Sequence of the first protein:
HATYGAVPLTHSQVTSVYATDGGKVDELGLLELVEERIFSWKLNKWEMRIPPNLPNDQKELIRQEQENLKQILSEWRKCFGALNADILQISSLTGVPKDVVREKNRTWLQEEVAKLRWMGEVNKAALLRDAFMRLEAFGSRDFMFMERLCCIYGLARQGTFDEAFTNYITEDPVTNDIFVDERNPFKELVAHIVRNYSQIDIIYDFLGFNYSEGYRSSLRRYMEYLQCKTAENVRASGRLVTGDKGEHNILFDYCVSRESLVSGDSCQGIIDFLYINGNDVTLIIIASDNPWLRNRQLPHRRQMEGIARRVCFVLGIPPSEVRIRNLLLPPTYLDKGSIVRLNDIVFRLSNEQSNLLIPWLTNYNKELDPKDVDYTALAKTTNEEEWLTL

Sequence of the second protein:
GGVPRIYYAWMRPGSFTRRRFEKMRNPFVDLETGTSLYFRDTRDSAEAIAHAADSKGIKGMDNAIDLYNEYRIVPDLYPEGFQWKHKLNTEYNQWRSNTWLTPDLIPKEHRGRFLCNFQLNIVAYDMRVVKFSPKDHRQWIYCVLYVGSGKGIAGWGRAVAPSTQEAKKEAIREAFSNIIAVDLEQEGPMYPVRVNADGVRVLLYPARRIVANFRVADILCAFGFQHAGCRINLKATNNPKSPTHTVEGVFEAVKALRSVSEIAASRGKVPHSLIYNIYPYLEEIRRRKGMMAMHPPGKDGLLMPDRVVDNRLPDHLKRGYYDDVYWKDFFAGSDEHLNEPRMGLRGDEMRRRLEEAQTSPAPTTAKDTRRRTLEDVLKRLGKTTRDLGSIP

Residue-level contacts at the interface:
Residue H359 in the second protein contacts residue R123 in the first protein (closest heavy-atom distance 3.1 Å).
Residue R373 in the second protein is in contact with residue E44 in the first protein (closest heavy-atom distance 2.9 Å).
Residue M365 in the second protein interacts with residue E153 in the first protein (closest heavy-atom distance 4.0 Å).
Residue G369 in the second protein contacts residue N380 in the first protein (closest heavy-atom distance 3.4 Å).
Residue M372 in the second protein interacts with residue W377 in the first protein (closest heavy-atom distance 3.7 Å).
Residue N361 in the second protein is in contact with residue T124 in the first protein (closest heavy-atom distance 3.9 Å).
Residue M372 in the second protein contacts residue M163 in the first protein (closest heavy-atom distance 3.8 Å).
Residue G342 in the second protein interacts with residue R134 in the first protein (closest heavy-atom distance 3.1 Å).
Residue G369 in the second protein contacts residue D159 in the first protein (closest heavy-atom distance 3.0 Å).
Residue L376 in the second protein is in contact with residue N213 in the first protein (closest heavy-atom distance 3.7 Å).
Residue F353 in the second protein contacts residue L126 in the first protein (closest heavy-atom distance 3.7 Å).
Residue R364 in the second protein interacts with residue R123 in the first protein (closest heavy-atom distance 3.2 Å).
Residue L360 in the second protein contacts residue R123 in the first protein (closest heavy-atom distance 3.5 Å).
Residue R373 in the second protein interacts with residue D159 in the first protein (closest heavy-atom distance 3.6 Å).
Residue W349 in the second protein contacts residue R134 in the first protein (closest heavy-atom distance 3.4 Å).
Residue D345 in the second protein interacts with residue R134 in the first protein (closest heavy-atom distance 3.8 Å).
Residue W349 in the second protein is in contact with residue Q127 in the first protein (closest heavy-atom distance 3.7 Å).
Residue F352 in the second protein contacts residue R123 in the first protein (closest heavy-atom distance 3.1 Å).
Residue R375 in the second protein interacts with residue P376 in the first protein (closest heavy-atom distance 3.9 Å).
Residue L376 in the second protein interacts with residue P376 in the first protein (closest heavy-atom distance 3.8 Å).
Residue R373 in the second protein interacts with residue L45 in the first protein (closest heavy-atom distance 4.0 Å).
Residue L367 in the second protein interacts with residue L45 in the first protein (closest heavy-atom distance 3.8 Å).
Residue R364 in the second protein contacts residue E153 in the first protein (closest heavy-atom distance 3.4 Å).
Residue L360 in the second protein contacts residue N122 in the first protein (closest heavy-atom distance 3.0 Å).
Residue F353 in the second protein is in contact with residue R146 in the first protein (closest heavy-atom distance 3.7 Å).
Residue M372 in the second protein interacts with residue Y214 in the first protein (closest heavy-atom distance 3.6 Å).
Residue M365 in the second protein contacts residue F149 in the first protein (closest heavy-atom distance 3.7 Å).
Residue E362 in the second protein contacts residue N122 in the first protein (closest heavy-atom distance 3.5 Å).
Residue R375 in the second protein interacts with residue N372 in the first protein (closest heavy-atom distance 2.6 Å).
Residue R368 in the second protein contacts residue A154 in the first protein (closest heavy-atom distance 4.0 Å).
Residue D346 in the second protein is in contact with residue R134 in the first protein (closest heavy-atom distance 3.7 Å).
Residue M372 in the second protein is in contact with residue P376 in the first protein (closest heavy-atom distance 3.3 Å).
Residue G366 in the second protein is in contact with residue S157 in the first protein (closest heavy-atom distance 3.1 Å).
Residue L360 in the second protein contacts residue T124 in the first protein (closest heavy-atom distance 3.5 Å).
Residue L376 in the second protein contacts residue Y214 in the first protein (closest heavy-atom distance 3.6 Å).
Residue L367 in the second protein interacts with residue D159 in the first protein (closest heavy-atom distance 3.4 Å).
Residue M365 in the second protein contacts residue V118 in the first protein (closest heavy-atom distance 3.4 Å).
Residue P363 in the second protein interacts with residue K121 in the first protein (closest heavy-atom distance 3.4 Å).
Residue W349 in the second protein is in contact with residue V130 in the first protein (closest heavy-atom distance 3.6 Å).
Residue R368 in the second protein is in contact with residue S157 in the first protein (closest heavy-atom distance 2.6 Å).
Residue E377 in the second protein is in contact with residue H209 in the first protein (closest heavy-atom distance 3.6 Å).
Residue M365 in the second protein contacts residue L152 in the first protein (closest heavy-atom distance 3.4 Å).
Residue Q380 in the second protein is in contact with residue N213 in the first protein (closest heavy-atom distance 3.6 Å).
Residue Q380 in the second protein interacts with residue R212 in the first protein (closest heavy-atom distance 3.4 Å).
Residue M365 in the second protein is in contact with residue S157 in the first protein (closest heavy-atom distance 3.8 Å).
Residue R373 in the second protein contacts residue F162 in the first protein (closest heavy-atom distance 3.5 Å).
Residue R375 in the second protein interacts with residue L373 in the first protein (closest heavy-atom distance 2.5 Å).
Residue R368 in the second protein interacts with residue D159 in the first protein (closest heavy-atom distance 3.3 Å).
Residue F353 in the second protein contacts residue Q127 in the first protein (closest heavy-atom distance 3.6 Å).
Residue E377 in the second protein contacts residue N213 in the first protein (closest heavy-atom distance 2.7 Å).
Residue P363 in the second protein interacts with residue N122 in the first protein (closest heavy-atom distance 4.1 Å).
Residue M372 in the second protein is in contact with residue N380 in the first protein (closest heavy-atom distance 3.2 Å).
Residue R368 in the second protein contacts residue F160 in the first protein (closest heavy-atom distance 3.4 Å).
Residue M365 in the second protein is in contact with residue G156 in the first protein (closest heavy-atom distance 4.0 Å).
Residue R368 in the second protein contacts residue N380 in the first protein (closest heavy-atom distance 3.0 Å).
Residue N361 in the second protein interacts with residue N122 in the first protein (closest heavy-atom distance 3.2 Å).
Residue M365 in the second protein interacts with residue R119 in the first protein (closest heavy-atom distance 3.4 Å).
Residue F352 in the second protein is in contact with residue R146 in the first protein (closest heavy-atom distance 3.3 Å).
Residue R364 in the second protein is in contact with residue S157 in the first protein (closest heavy-atom distance 3.6 Å).
Residue L367 in the second protein is in contact with residue R158 in the first protein (closest heavy-atom distance 3.8 Å).

These two protein chains interact to form a complex.